Sequence of the first protein:
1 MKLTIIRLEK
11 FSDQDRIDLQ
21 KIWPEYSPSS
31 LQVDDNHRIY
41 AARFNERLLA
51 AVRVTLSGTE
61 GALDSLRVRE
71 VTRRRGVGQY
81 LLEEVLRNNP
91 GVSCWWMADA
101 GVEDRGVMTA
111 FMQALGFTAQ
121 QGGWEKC

Sequence of the second protein:
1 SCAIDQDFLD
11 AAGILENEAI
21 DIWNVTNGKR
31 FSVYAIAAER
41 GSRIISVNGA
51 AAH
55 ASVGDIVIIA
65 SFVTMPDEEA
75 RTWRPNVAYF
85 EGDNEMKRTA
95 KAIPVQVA

Interface contacts:
Residue V71 in the first protein interacts with residue Q6 in the second protein (closest heavy-atom distance 4.7 Å).
Residue R75 in the first protein interacts with residue E16 in the second protein (closest heavy-atom distance 1.9 Å).
Residue R75 in the first protein contacts residue Q6 in the second protein (closest heavy-atom distance 4.7 Å).
Residue F44 in the first protein interacts with residue I36 in the second protein (closest heavy-atom distance 4.2 Å).
Residue N45 in the first protein is in contact with residue N48 in the second protein (closest heavy-atom distance 3.6 Å).
Residue R69 in the first protein interacts with residue E39 in the second protein (closest heavy-atom distance 3.0 Å).
Residue R75 in the first protein contacts residue A37 in the second protein (closest heavy-atom distance 4.7 Å).
Residue V71 in the first protein contacts residue E39 in the second protein (closest heavy-atom distance 4.4 Å).

These two protein chains interact to form a complex.